Interface contacts:
Residue W14 in protein 2 contacts residue G146 in protein 1 (closest heavy-atom distance 4.8 Å).
Residue W14 in protein 2 contacts residue V145 in protein 1 (closest heavy-atom distance 4.6 Å).
Residue F337 in protein 2 is in contact with residue K132 in protein 1 (closest heavy-atom distance 3.4 Å).
Residue W13 in protein 2 is in contact with residue V145 in protein 1 (closest heavy-atom distance 4.2 Å).
Residue E12 in protein 2 contacts residue T149 in protein 1 (closest heavy-atom distance 4.6 Å).
Residue D338 in protein 2 contacts residue K132 in protein 1 (closest heavy-atom distance 3.3 Å).
Residue W13 in protein 2 interacts with residue T149 in protein 1 (closest heavy-atom distance 3.4 Å).
Residue W14 in protein 2 interacts with residue T149 in protein 1 (closest heavy-atom distance 3.3 Å).

Sequence of protein 1:
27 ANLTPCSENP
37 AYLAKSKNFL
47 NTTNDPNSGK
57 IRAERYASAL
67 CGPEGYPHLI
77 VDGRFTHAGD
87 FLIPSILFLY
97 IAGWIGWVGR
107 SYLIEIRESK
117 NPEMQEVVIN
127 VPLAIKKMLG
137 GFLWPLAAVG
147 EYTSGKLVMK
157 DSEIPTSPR

This data describes a binding interaction between two proteins.

Sequence of protein 2:
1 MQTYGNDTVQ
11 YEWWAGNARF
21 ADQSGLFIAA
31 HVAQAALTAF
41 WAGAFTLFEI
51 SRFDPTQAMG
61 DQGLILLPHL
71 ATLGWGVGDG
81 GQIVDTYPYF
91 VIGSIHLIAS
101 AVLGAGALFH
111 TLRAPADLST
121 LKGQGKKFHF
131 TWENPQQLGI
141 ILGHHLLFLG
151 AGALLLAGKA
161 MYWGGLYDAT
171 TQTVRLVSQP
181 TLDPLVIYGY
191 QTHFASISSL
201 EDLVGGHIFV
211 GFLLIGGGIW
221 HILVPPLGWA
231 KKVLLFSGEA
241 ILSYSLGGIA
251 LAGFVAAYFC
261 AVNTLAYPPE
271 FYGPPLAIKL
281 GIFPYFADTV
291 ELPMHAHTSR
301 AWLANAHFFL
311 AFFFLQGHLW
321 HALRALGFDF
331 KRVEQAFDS